Residue-level contacts at the interface:
Residue P129 in protein 1 is in contact with residue P94 in protein 2 (closest heavy-atom distance 3.5 Å).
Residue R166 in protein 1 is in contact with residue Y139 in protein 2 (closest heavy-atom distance 3.6 Å).
Residue D182 in protein 1 interacts with residue S142 in protein 2 (closest heavy-atom distance 4.7 Å).
Residue V115 in protein 1 interacts with residue V114 in protein 2 (closest heavy-atom distance 4.7 Å).
Residue L127 in protein 1 is in contact with residue L111 in protein 2 (closest heavy-atom distance 4.5 Å).
Residue A105 in protein 1 interacts with residue A122 in protein 2 (closest heavy-atom distance 4.6 Å).
Residue K162 in protein 1 interacts with residue M134 in protein 2 (closest heavy-atom distance 3.9 Å).
Residue E108 in protein 1 interacts with residue V119 in protein 2 (closest heavy-atom distance 4.3 Å).
Residue V130 in protein 1 is in contact with residue D97 in protein 2 (closest heavy-atom distance 4.2 Å).
Residue V98 in protein 1 is in contact with residue E132 in protein 2 (closest heavy-atom distance 3.7 Å).
Residue S131 in protein 1 is in contact with residue Q85 in protein 2 (closest heavy-atom distance 5.0 Å).
Residue V119 in protein 1 contacts residue L111 in protein 2 (closest heavy-atom distance 4.4 Å).
Residue Q132 in protein 1 interacts with residue D110 in protein 2 (closest heavy-atom distance 2.8 Å).
Residue L112 in protein 1 interacts with residue I115 in protein 2 (closest heavy-atom distance 3.8 Å).
Residue S131 in protein 1 interacts with residue L95 in protein 2 (closest heavy-atom distance 5.0 Å).
Residue I159 in protein 1 interacts with residue F130 in protein 2 (closest heavy-atom distance 5.0 Å).
Residue N101 in protein 1 is in contact with residue G125 in protein 2 (closest heavy-atom distance 3.3 Å).
Residue P94 in protein 1 interacts with residue F149 in protein 2 (closest heavy-atom distance 3.6 Å).
Residue E108 in protein 1 interacts with residue A122 in protein 2 (closest heavy-atom distance 3.2 Å).
Residue V130 in protein 1 contacts residue A96 in protein 2 (closest heavy-atom distance 4.5 Å).
Residue W95 in protein 1 contacts residue Y136 in protein 2 (closest heavy-atom distance 3.4 Å).
Residue N101 in protein 1 contacts residue E132 in protein 2 (closest heavy-atom distance 3.8 Å).
Residue D128 in protein 1 contacts residue P94 in protein 2 (closest heavy-atom distance 4.2 Å).
Residue L116 in protein 1 interacts with residue L111 in protein 2 (closest heavy-atom distance 3.8 Å).
Residue L102 in protein 1 contacts residue I126 in protein 2 (closest heavy-atom distance 4.4 Å).
Residue V130 in protein 1 is in contact with residue P94 in protein 2 (closest heavy-atom distance 3.5 Å).
Residue V98 in protein 1 interacts with residue A129 in protein 2 (closest heavy-atom distance 3.7 Å).
Residue W95 in protein 1 is in contact with residue W147 in protein 2 (closest heavy-atom distance 3.5 Å).
Residue K169 in protein 1 is in contact with residue R138 in protein 2 (closest heavy-atom distance 4.8 Å).
Residue L112 in protein 1 contacts residue V114 in protein 2 (closest heavy-atom distance 4.6 Å).
Residue N101 in protein 1 interacts with residue S128 in protein 2 (closest heavy-atom distance 3.3 Å).
Residue L167 in protein 1 is in contact with residue Y139 in protein 2 (closest heavy-atom distance 4.6 Å).
Residue M109 in protein 1 contacts residue A122 in protein 2 (closest heavy-atom distance 3.7 Å).
Residue S170 in protein 1 is in contact with residue Y139 in protein 2 (closest heavy-atom distance 4.4 Å).
Residue N101 in protein 1 interacts with residue A129 in protein 2 (closest heavy-atom distance 3.6 Å).
Residue W95 in protein 1 interacts with residue A133 in protein 2 (closest heavy-atom distance 3.6 Å).
Residue S97 in protein 1 contacts residue E132 in protein 2 (closest heavy-atom distance 2.4 Å).
Residue S131 in protein 1 contacts residue P94 in protein 2 (closest heavy-atom distance 3.6 Å).
Residue Q132 in protein 1 interacts with residue L95 in protein 2 (closest heavy-atom distance 4.0 Å).
Residue S104 in protein 1 is in contact with residue G125 in protein 2 (closest heavy-atom distance 4.9 Å).
Residue L112 in protein 1 contacts residue V119 in protein 2 (closest heavy-atom distance 4.6 Å).
Residue L116 in protein 1 contacts residue I115 in protein 2 (closest heavy-atom distance 3.8 Å).
Residue L112 in protein 1 interacts with residue R118 in protein 2 (closest heavy-atom distance 3.6 Å).
Residue D128 in protein 1 contacts residue D97 in protein 2 (closest heavy-atom distance 4.5 Å).
Residue L102 in protein 1 contacts residue A129 in protein 2 (closest heavy-atom distance 4.5 Å).
Residue A105 in protein 1 interacts with residue I126 in protein 2 (closest heavy-atom distance 4.1 Å).
Residue S170 in protein 1 interacts with residue P141 in protein 2 (closest heavy-atom distance 3.6 Å).
Residue W95 in protein 1 interacts with residue F149 in protein 2 (closest heavy-atom distance 4.1 Å).
Residue S97 in protein 1 interacts with residue Y136 in protein 2 (closest heavy-atom distance 3.9 Å).
Residue P129 in protein 1 is in contact with residue R82 in protein 2 (closest heavy-atom distance 4.7 Å).
Residue S170 in protein 1 is in contact with residue H140 in protein 2 (closest heavy-atom distance 4.0 Å).
Residue E108 in protein 1 contacts residue R118 in protein 2 (closest heavy-atom distance 2.8 Å).
Residue V111 in protein 1 contacts residue R118 in protein 2 (closest heavy-atom distance 3.6 Å).
Residue E108 in protein 1 contacts residue T121 in protein 2 (closest heavy-atom distance 3.8 Å).
Residue K169 in protein 1 interacts with residue Y139 in protein 2 (closest heavy-atom distance 4.7 Å).
Residue D128 in protein 1 contacts residue R82 in protein 2 (closest heavy-atom distance 2.8 Å).
Residue V130 in protein 1 contacts residue L95 in protein 2 (closest heavy-atom distance 3.4 Å).
Residue I159 in protein 1 is in contact with residue M134 in protein 2 (closest heavy-atom distance 3.8 Å).

These two protein chains interact to form a complex.

Sequence of protein 1:
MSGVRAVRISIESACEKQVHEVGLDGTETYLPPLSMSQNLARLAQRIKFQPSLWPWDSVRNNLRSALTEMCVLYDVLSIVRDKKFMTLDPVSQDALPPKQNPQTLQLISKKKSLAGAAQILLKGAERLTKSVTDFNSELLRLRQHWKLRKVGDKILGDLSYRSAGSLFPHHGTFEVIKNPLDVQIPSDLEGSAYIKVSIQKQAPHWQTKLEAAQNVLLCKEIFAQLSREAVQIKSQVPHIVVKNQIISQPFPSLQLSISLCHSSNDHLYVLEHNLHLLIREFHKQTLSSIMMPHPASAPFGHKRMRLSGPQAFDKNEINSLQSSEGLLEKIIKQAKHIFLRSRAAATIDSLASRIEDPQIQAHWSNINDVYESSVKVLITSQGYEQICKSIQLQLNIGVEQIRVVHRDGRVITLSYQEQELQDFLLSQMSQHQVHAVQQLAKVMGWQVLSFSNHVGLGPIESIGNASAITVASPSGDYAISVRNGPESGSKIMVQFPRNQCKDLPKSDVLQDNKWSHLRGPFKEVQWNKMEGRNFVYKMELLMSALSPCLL

Sequence of protein 2:
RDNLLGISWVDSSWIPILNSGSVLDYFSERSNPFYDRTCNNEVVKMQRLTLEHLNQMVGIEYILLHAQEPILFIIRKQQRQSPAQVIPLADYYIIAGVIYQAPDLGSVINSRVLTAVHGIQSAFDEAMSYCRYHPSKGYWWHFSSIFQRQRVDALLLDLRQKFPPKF